Interface contacts:
Residue L109 in chain B interacts with residue F33 in chain A (closest heavy-atom distance 3.7 Å).
Residue L72 in chain B is in contact with residue M26 in chain A (closest heavy-atom distance 3.6 Å).
Residue I51 in chain B is in contact with residue N64 in chain A (closest heavy-atom distance 3.1 Å).
Residue K124 in chain B interacts with residue A22 in chain A (closest heavy-atom distance 3.6 Å).
Residue F98 in chain B interacts with residue L41 in chain A (closest heavy-atom distance 3.6 Å).
Residue R67 in chain B contacts residue F13 in chain A (closest heavy-atom distance 2.8 Å).
Residue T52 in chain B contacts residue E63 in chain A (closest heavy-atom distance 3.6 Å).
Residue E108 in chain B interacts with residue F33 in chain A (closest heavy-atom distance 3.8 Å).
Residue F76 in chain B interacts with residue F33 in chain A (closest heavy-atom distance 3.8 Å).
Residue F93 in chain B contacts residue P42 in chain A (closest heavy-atom distance 3.6 Å).
Residue L72 in chain B is in contact with residue F57 in chain A (closest heavy-atom distance 3.5 Å).
Residue E64 in chain B interacts with residue R10 in chain A (closest heavy-atom distance 2.6 Å).
Residue F93 in chain B is in contact with residue R46 in chain A (closest heavy-atom distance 3.7 Å).
Residue C125 in chain B interacts with residue T18 in chain A (closest heavy-atom distance 2.8 Å).
Residue E64 in chain B interacts with residue V15 in chain A (closest heavy-atom distance 3.3 Å).
Residue F98 in chain B interacts with residue A40 in chain A (closest heavy-atom distance 3.6 Å).
Residue L54 in chain B contacts residue N64 in chain A (closest heavy-atom distance 3.6 Å).
Residue K101 in chain B interacts with residue D39 in chain A (closest heavy-atom distance 2.5 Å).
Residue F76 in chain B contacts residue F57 in chain A (closest heavy-atom distance 3.6 Å).
Residue K101 in chain B is in contact with residue K36 in chain A (closest heavy-atom distance 3.0 Å).
Residue K124 in chain B contacts residue S19 in chain A (closest heavy-atom distance 3.8 Å).
Residue F93 in chain B is in contact with residue A40 in chain A (closest heavy-atom distance 3.3 Å).
Residue I80 in chain B is in contact with residue L37 in chain A (closest heavy-atom distance 3.4 Å).
Residue R67 in chain B is in contact with residue R10 in chain A (closest heavy-atom distance 3.2 Å).
Residue F76 in chain B contacts residue V34 in chain A (closest heavy-atom distance 3.7 Å).
Residue F126 in chain B interacts with residue R16 in chain A (closest heavy-atom distance 3.1 Å).
Residue V60 in chain B is in contact with residue F13 in chain A (closest heavy-atom distance 3.4 Å).
Residue L87 in chain B interacts with residue I45 in chain A (closest heavy-atom distance 3.8 Å).
Residue T52 in chain B interacts with residue N64 in chain A (closest heavy-atom distance 3.2 Å).
Residue L122 in chain B contacts residue M26 in chain A (closest heavy-atom distance 3.4 Å).
Residue R56 in chain B is in contact with residue F13 in chain A (closest heavy-atom distance 3.6 Å).
Residue C125 in chain B contacts residue V23 in chain A (closest heavy-atom distance 3.8 Å).
Residue S79 in chain B interacts with residue A53 in chain A (closest heavy-atom distance 3.6 Å).
Residue L71 in chain B contacts residue I65 in chain A (closest heavy-atom distance 3.7 Å).
Residue E64 in chain B contacts residue R14 in chain A (closest heavy-atom distance 3.5 Å).
Residue S75 in chain B is in contact with residue A60 in chain A (closest heavy-atom distance 3.6 Å).
Residue E64 in chain B contacts residue R16 in chain A (closest heavy-atom distance 2.9 Å).
Residue L105 in chain B contacts residue L37 in chain A (closest heavy-atom distance 3.8 Å).
Residue C125 in chain B contacts residue C17 in chain A (closest heavy-atom distance 3.5 Å).
Residue F93 in chain B interacts with residue D39 in chain A (closest heavy-atom distance 3.4 Å).
Residue S55 in chain B interacts with residue F13 in chain A (closest heavy-atom distance 3.3 Å).
Residue L71 in chain B contacts residue N64 in chain A (closest heavy-atom distance 3.6 Å).
Residue S79 in chain B is in contact with residue T56 in chain A (closest heavy-atom distance 3.7 Å).
Residue C125 in chain B interacts with residue S19 in chain A (closest heavy-atom distance 3.4 Å).
Residue S75 in chain B interacts with residue F57 in chain A (closest heavy-atom distance 3.8 Å).
Residue F93 in chain B interacts with residue L41 in chain A (closest heavy-atom distance 3.1 Å).
Residue S75 in chain B contacts residue V61 in chain A (closest heavy-atom distance 3.3 Å).
Residue S55 in chain B contacts residue R14 in chain A (closest heavy-atom distance 3.6 Å).
Residue L105 in chain B interacts with residue K36 in chain A (closest heavy-atom distance 3.6 Å).
Residue L105 in chain B is in contact with residue F33 in chain A (closest heavy-atom distance 3.6 Å).
Residue S55 in chain B contacts residue N64 in chain A (closest heavy-atom distance 2.8 Å).
Residue L83 in chain B contacts residue A49 in chain A (closest heavy-atom distance 3.8 Å).
Residue D128 in chain B contacts residue T18 in chain A (closest heavy-atom distance 3.4 Å).
Residue F126 in chain B is in contact with residue T18 in chain A (closest heavy-atom distance 3.0 Å).
Residue F112 in chain B interacts with residue F33 in chain A (closest heavy-atom distance 3.5 Å).
Residue I51 in chain B is in contact with residue E63 in chain A (closest heavy-atom distance 3.6 Å).
Residue F112 in chain B contacts residue L29 in chain A (closest heavy-atom distance 3.8 Å).
Residue E127 in chain B is in contact with residue T18 in chain A (closest heavy-atom distance 2.8 Å).
Residue C125 in chain B contacts residue A22 in chain A (closest heavy-atom distance 3.8 Å).
Residue I51 in chain B contacts residue A60 in chain A (closest heavy-atom distance 3.8 Å).

The following describes two proteins that form a bound complex.

Sequence of chain B:
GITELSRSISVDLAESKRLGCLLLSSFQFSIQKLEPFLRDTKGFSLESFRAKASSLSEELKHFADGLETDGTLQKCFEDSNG

Sequence of chain A:
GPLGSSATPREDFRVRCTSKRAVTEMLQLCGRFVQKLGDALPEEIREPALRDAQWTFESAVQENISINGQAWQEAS